Residue-level contacts at the interface:
Residue W85 in protein 1 interacts with residue G6 in protein 2 (closest heavy-atom distance 3.0 Å).
Residue K82 in protein 1 contacts residue T10 in protein 2 (closest heavy-atom distance 3.2 Å).
Residue G37 in protein 1 interacts with residue R18 in protein 2 (closest heavy-atom distance 3.6 Å).
Residue K82 in protein 1 is in contact with residue S8 in protein 2 (closest heavy-atom distance 3.8 Å).
Residue C43 in protein 1 is in contact with residue T12 in protein 2 (closest heavy-atom distance 3.4 Å).
Residue R38 in protein 1 interacts with residue R18 in protein 2 (closest heavy-atom distance 2.9 Å).
Residue E84 in protein 1 interacts with residue G6 in protein 2 (closest heavy-atom distance 3.6 Å).
Residue P89 in protein 1 contacts residue T2 in protein 2 (closest heavy-atom distance 3.4 Å).
Residue T86 in protein 1 contacts residue M4 in protein 2 (closest heavy-atom distance 3.6 Å).
Residue E51 in protein 1 contacts residue S8 in protein 2 (closest heavy-atom distance 2.9 Å).
Residue W29 in protein 1 interacts with residue I13 in protein 2 (closest heavy-atom distance 3.7 Å).
Residue G83 in protein 1 contacts residue T10 in protein 2 (closest heavy-atom distance 3.8 Å).
Residue T44 in protein 1 interacts with residue T12 in protein 2 (closest heavy-atom distance 2.9 Å).
Residue C49 in protein 1 is in contact with residue S8 in protein 2 (closest heavy-atom distance 3.3 Å).
Residue I41 in protein 1 contacts residue I13 in protein 2 (closest heavy-atom distance 3.8 Å).
Residue T44 in protein 1 contacts residue V11 in protein 2 (closest heavy-atom distance 3.0 Å).
Residue S42 in protein 1 is in contact with residue I13 in protein 2 (closest heavy-atom distance 3.3 Å).
Residue H66 in protein 1 contacts residue T2 in protein 2 (closest heavy-atom distance 3.1 Å).
Residue E84 in protein 1 is in contact with residue F7 in protein 2 (closest heavy-atom distance 3.7 Å).
Residue H66 in protein 1 interacts with residue G3 in protein 2 (closest heavy-atom distance 3.8 Å).
Residue I45 in protein 1 contacts residue V11 in protein 2 (closest heavy-atom distance 3.1 Å).
Residue L73 in protein 1 interacts with residue G3 in protein 2 (closest heavy-atom distance 4.0 Å).
Residue I41 in protein 1 interacts with residue V14 in protein 2 (closest heavy-atom distance 3.5 Å).
Residue C43 in protein 1 is in contact with residue I13 in protein 2 (closest heavy-atom distance 2.8 Å).
Residue F6 in protein 1 contacts residue T17 in protein 2 (closest heavy-atom distance 3.7 Å).
Residue R64 in protein 1 interacts with residue M4 in protein 2 (closest heavy-atom distance 3.5 Å).
Residue Y71 in protein 1 interacts with residue T2 in protein 2 (closest heavy-atom distance 2.7 Å).
Residue K82 in protein 1 contacts residue F7 in protein 2 (closest heavy-atom distance 3.4 Å).
Residue G81 in protein 1 is in contact with residue T10 in protein 2 (closest heavy-atom distance 3.5 Å).
Residue I45 in protein 1 is in contact with residue E9 in protein 2 (closest heavy-atom distance 3.3 Å).
Residue W85 in protein 1 interacts with residue M4 in protein 2 (closest heavy-atom distance 4.0 Å).
Residue L73 in protein 1 is in contact with residue T2 in protein 2 (closest heavy-atom distance 3.4 Å).
Residue I41 in protein 1 contacts residue T17 in protein 2 (closest heavy-atom distance 3.8 Å).
Residue I41 in protein 1 is in contact with residue E15 in protein 2 (closest heavy-atom distance 2.8 Å).
Residue S42 in protein 1 is in contact with residue V14 in protein 2 (closest heavy-atom distance 4.0 Å).
Residue H50 in protein 1 interacts with residue S8 in protein 2 (closest heavy-atom distance 3.0 Å).
Residue R38 in protein 1 interacts with residue D16 in protein 2 (closest heavy-atom distance 3.5 Å).
Residue G83 in protein 1 contacts residue F7 in protein 2 (closest heavy-atom distance 3.5 Å).
Residue G39 in protein 1 interacts with residue R18 in protein 2 (closest heavy-atom distance 3.8 Å).
Residue G83 in protein 1 is in contact with residue S8 in protein 2 (closest heavy-atom distance 2.7 Å).
Residue W29 in protein 1 contacts residue V11 in protein 2 (closest heavy-atom distance 3.6 Å).
Residue R40 in protein 1 contacts residue D16 in protein 2 (closest heavy-atom distance 2.7 Å).
Residue G39 in protein 1 contacts residue E15 in protein 2 (closest heavy-atom distance 3.7 Å).
Residue L73 in protein 1 contacts residue M4 in protein 2 (closest heavy-atom distance 3.9 Å).
Residue R48 in protein 1 interacts with residue S8 in protein 2 (closest heavy-atom distance 4.1 Å).
Residue R40 in protein 1 contacts residue V14 in protein 2 (closest heavy-atom distance 3.8 Å).
Residue M27 in protein 1 contacts residue E9 in protein 2 (closest heavy-atom distance 3.8 Å).
Residue T86 in protein 1 is in contact with residue S5 in protein 2 (closest heavy-atom distance 4.0 Å).
Residue C87 in protein 1 interacts with residue G3 in protein 2 (closest heavy-atom distance 3.4 Å).
Residue W85 in protein 1 interacts with residue S5 in protein 2 (closest heavy-atom distance 3.5 Å).
Residue A46 in protein 1 contacts residue T10 in protein 2 (closest heavy-atom distance 3.9 Å).
Residue A46 in protein 1 contacts residue V11 in protein 2 (closest heavy-atom distance 4.0 Å).
Residue S42 in protein 1 contacts residue T12 in protein 2 (closest heavy-atom distance 3.7 Å).
Residue C87 in protein 1 contacts residue M4 in protein 2 (closest heavy-atom distance 2.7 Å).
Residue R40 in protein 1 interacts with residue E15 in protein 2 (closest heavy-atom distance 3.3 Å).
Residue W85 in protein 1 is in contact with residue F7 in protein 2 (closest heavy-atom distance 3.7 Å).
Residue G39 in protein 1 is in contact with residue T17 in protein 2 (closest heavy-atom distance 2.6 Å).
Residue W85 in protein 1 contacts residue S8 in protein 2 (closest heavy-atom distance 3.5 Å).
Residue R38 in protein 1 interacts with residue T17 in protein 2 (closest heavy-atom distance 3.2 Å).
Residue G83 in protein 1 contacts residue G6 in protein 2 (closest heavy-atom distance 4.1 Å).

The following describes two proteins that form a bound complex.

Sequence of protein 2:
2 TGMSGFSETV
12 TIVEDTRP

Sequence of protein 1:
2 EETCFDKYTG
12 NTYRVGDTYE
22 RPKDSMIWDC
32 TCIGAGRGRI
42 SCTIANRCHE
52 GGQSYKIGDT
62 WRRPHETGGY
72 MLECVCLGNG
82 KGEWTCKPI